Contacts between the two chains:
Residue F63 in protein 1 is in contact with residue K22 in protein 2 (closest heavy-atom distance 4.1 Å).
Residue Q24 in protein 1 contacts residue R76 in protein 2 (closest heavy-atom distance 4.5 Å).
Residue V23 in protein 1 is in contact with residue F63 in protein 2 (closest heavy-atom distance 3.5 Å).
Residue Q24 in protein 1 interacts with residue Q24 in protein 2 (closest heavy-atom distance 2.9 Å).
Residue V23 in protein 1 contacts residue R76 in protein 2 (closest heavy-atom distance 4.1 Å).
Residue Q13 in protein 1 interacts with residue V23 in protein 2 (closest heavy-atom distance 3.3 Å).
Residue N17 in protein 1 interacts with residue V23 in protein 2 (closest heavy-atom distance 3.6 Å).
Residue A20 in protein 1 is in contact with residue I19 in protein 2 (closest heavy-atom distance 4.7 Å).
Residue V23 in protein 1 contacts residue I74 in protein 2 (closest heavy-atom distance 4.5 Å).
Residue A20 in protein 1 interacts with residue A20 in protein 2 (closest heavy-atom distance 3.7 Å).
Residue A20 in protein 1 interacts with residue V23 in protein 2 (closest heavy-atom distance 3.8 Å).
Residue I19 in protein 1 contacts residue I19 in protein 2 (closest heavy-atom distance 3.6 Å).
Residue R76 in protein 1 is in contact with residue N25 in protein 2 (closest heavy-atom distance 3.6 Å).
Residue R76 in protein 1 is in contact with residue V23 in protein 2 (closest heavy-atom distance 4.1 Å).
Residue I74 in protein 1 interacts with residue K22 in protein 2 (closest heavy-atom distance 3.8 Å).
Residue R76 in protein 1 is in contact with residue Q24 in protein 2 (closest heavy-atom distance 4.5 Å).
Residue L53 in protein 1 contacts residue Q24 in protein 2 (closest heavy-atom distance 4.9 Å).
Residue I19 in protein 1 is in contact with residue A20 in protein 2 (closest heavy-atom distance 4.7 Å).
Residue K22 in protein 1 is in contact with residue I74 in protein 2 (closest heavy-atom distance 3.9 Å).
Residue S21 in protein 1 interacts with residue R76 in protein 2 (closest heavy-atom distance 4.3 Å).
Residue K22 in protein 1 interacts with residue R76 in protein 2 (closest heavy-atom distance 2.8 Å).
Residue N25 in protein 1 contacts residue R76 in protein 2 (closest heavy-atom distance 3.8 Å).
Residue I27 in protein 1 interacts with residue V23 in protein 2 (closest heavy-atom distance 4.5 Å).
Residue V23 in protein 1 is in contact with residue Q13 in protein 2 (closest heavy-atom distance 3.4 Å).
Residue V23 in protein 1 contacts residue Y54 in protein 2 (closest heavy-atom distance 4.8 Å).
Residue V23 in protein 1 contacts residue N17 in protein 2 (closest heavy-atom distance 3.8 Å).
Residue I74 in protein 1 contacts residue V23 in protein 2 (closest heavy-atom distance 4.5 Å).
Residue L53 in protein 1 contacts residue V23 in protein 2 (closest heavy-atom distance 3.5 Å).
Residue R76 in protein 1 interacts with residue K22 in protein 2 (closest heavy-atom distance 2.8 Å).
Residue K22 in protein 1 contacts residue F63 in protein 2 (closest heavy-atom distance 4.0 Å).
Residue V23 in protein 1 contacts residue A20 in protein 2 (closest heavy-atom distance 3.9 Å).
Residue I27 in protein 1 is in contact with residue Q24 in protein 2 (closest heavy-atom distance 4.4 Å).
Residue Y54 in protein 1 interacts with residue Q24 in protein 2 (closest heavy-atom distance 3.0 Å).
Residue F63 in protein 1 interacts with residue V23 in protein 2 (closest heavy-atom distance 3.4 Å).
Residue R76 in protein 1 contacts residue S21 in protein 2 (closest heavy-atom distance 4.2 Å).
Residue Q24 in protein 1 contacts residue Y54 in protein 2 (closest heavy-atom distance 3.3 Å).
Residue V23 in protein 1 contacts residue L53 in protein 2 (closest heavy-atom distance 3.4 Å).
Residue Q24 in protein 1 contacts residue I27 in protein 2 (closest heavy-atom distance 3.6 Å).

These two protein chains interact to form a complex.

Sequence of protein 1:
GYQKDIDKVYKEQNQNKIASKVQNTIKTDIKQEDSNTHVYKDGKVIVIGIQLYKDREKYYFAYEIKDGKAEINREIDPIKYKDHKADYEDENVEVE

Sequence of protein 2:
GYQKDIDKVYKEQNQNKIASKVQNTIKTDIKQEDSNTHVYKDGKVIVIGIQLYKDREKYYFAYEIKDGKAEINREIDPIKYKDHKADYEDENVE